Sequence of protein 2:
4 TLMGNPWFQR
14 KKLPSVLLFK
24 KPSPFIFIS

Sequence of protein 1:
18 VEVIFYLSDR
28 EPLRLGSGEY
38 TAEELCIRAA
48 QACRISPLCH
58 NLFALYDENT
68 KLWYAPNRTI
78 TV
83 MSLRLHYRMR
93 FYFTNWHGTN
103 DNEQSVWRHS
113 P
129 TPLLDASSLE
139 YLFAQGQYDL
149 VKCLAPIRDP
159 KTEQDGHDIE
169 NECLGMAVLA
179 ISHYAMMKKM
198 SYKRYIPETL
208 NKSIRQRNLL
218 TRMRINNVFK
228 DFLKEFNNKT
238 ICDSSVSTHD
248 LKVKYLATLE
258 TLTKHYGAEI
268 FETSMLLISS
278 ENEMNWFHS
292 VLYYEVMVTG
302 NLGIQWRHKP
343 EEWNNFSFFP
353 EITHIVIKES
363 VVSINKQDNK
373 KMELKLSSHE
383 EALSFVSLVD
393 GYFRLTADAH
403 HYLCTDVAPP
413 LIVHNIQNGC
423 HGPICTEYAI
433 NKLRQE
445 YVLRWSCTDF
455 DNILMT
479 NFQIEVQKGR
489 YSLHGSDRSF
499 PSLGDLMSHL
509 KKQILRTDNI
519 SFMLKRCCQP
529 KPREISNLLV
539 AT

These two protein chains interact to form a complex.

Interface contacts:
Residue R221 in protein 1 interacts with residue Q12 in protein 2 (closest heavy-atom distance 3.0 Å).
Residue T237 in protein 1 contacts residue L20 in protein 2 (closest heavy-atom distance 3.7 Å).
Residue N215 in protein 1 is in contact with residue L5 in protein 2 (closest heavy-atom distance 3.1 Å).
Residue G173 in protein 1 interacts with residue V19 in protein 2 (closest heavy-atom distance 3.6 Å).
Residue T218 in protein 1 is in contact with residue N8 in protein 2 (closest heavy-atom distance 3.2 Å).
Residue F229 in protein 1 is in contact with residue L20 in protein 2 (closest heavy-atom distance 4.2 Å).
Residue R221 in protein 1 interacts with residue W10 in protein 2 (closest heavy-atom distance 2.9 Å).
Residue T218 in protein 1 is in contact with residue W10 in protein 2 (closest heavy-atom distance 3.9 Å).
Residue D247 in protein 1 interacts with residue F22 in protein 2 (closest heavy-atom distance 3.8 Å).
Residue V243 in protein 1 interacts with residue F22 in protein 2 (closest heavy-atom distance 3.6 Å).
Residue E170 in protein 1 interacts with residue P17 in protein 2 (closest heavy-atom distance 3.6 Å).
Residue F229 in protein 1 interacts with residue K14 in protein 2 (closest heavy-atom distance 4.4 Å).
Residue N215 in protein 1 contacts residue T4 in protein 2 (closest heavy-atom distance 4.3 Å).
Residue M174 in protein 1 interacts with residue V19 in protein 2 (closest heavy-atom distance 3.8 Å).
Residue R214 in protein 1 interacts with residue N8 in protein 2 (closest heavy-atom distance 3.2 Å).
Residue S241 in protein 1 is in contact with residue F22 in protein 2 (closest heavy-atom distance 2.6 Å).
Residue K251 in protein 1 interacts with residue F22 in protein 2 (closest heavy-atom distance 3.6 Å).
Residue F233 in protein 1 interacts with residue L20 in protein 2 (closest heavy-atom distance 3.8 Å).
Residue V176 in protein 1 interacts with residue L20 in protein 2 (closest heavy-atom distance 3.7 Å).
Residue L217 in protein 1 is in contact with residue M6 in protein 2 (closest heavy-atom distance 3.7 Å).
Residue L248 in protein 1 is in contact with residue F22 in protein 2 (closest heavy-atom distance 4.4 Å).
Residue K251 in protein 1 interacts with residue V19 in protein 2 (closest heavy-atom distance 3.1 Å).
Residue F233 in protein 1 is in contact with residue F22 in protein 2 (closest heavy-atom distance 3.4 Å).
Residue I222 in protein 1 interacts with residue W10 in protein 2 (closest heavy-atom distance 3.6 Å).
Residue L217 in protein 1 is in contact with residue F11 in protein 2 (closest heavy-atom distance 3.9 Å).
Residue G173 in protein 1 interacts with residue P17 in protein 2 (closest heavy-atom distance 3.9 Å).
Residue R221 in protein 1 contacts residue F11 in protein 2 (closest heavy-atom distance 3.8 Å).
Residue L217 in protein 1 is in contact with residue L5 in protein 2 (closest heavy-atom distance 3.6 Å).
Residue L172 in protein 1 is in contact with residue W10 in protein 2 (closest heavy-atom distance 3.3 Å).
Residue T237 in protein 1 interacts with residue F22 in protein 2 (closest heavy-atom distance 4.1 Å).
Residue T218 in protein 1 is in contact with residue L5 in protein 2 (closest heavy-atom distance 3.5 Å).
Residue N169 in protein 1 is in contact with residue W10 in protein 2 (closest heavy-atom distance 3.6 Å).
Residue N169 in protein 1 interacts with residue K15 in protein 2 (closest heavy-atom distance 2.9 Å).
Residue R221 in protein 1 contacts residue R13 in protein 2 (closest heavy-atom distance 4.5 Å).
Residue G173 in protein 1 contacts residue L20 in protein 2 (closest heavy-atom distance 3.5 Å).
Residue R214 in protein 1 contacts residue P9 in protein 2 (closest heavy-atom distance 4.3 Å).
Residue E232 in protein 1 interacts with residue L16 in protein 2 (closest heavy-atom distance 4.1 Å).
Residue T218 in protein 1 contacts residue F11 in protein 2 (closest heavy-atom distance 3.3 Å).
Residue E170 in protein 1 interacts with residue V19 in protein 2 (closest heavy-atom distance 3.2 Å).
Residue K251 in protein 1 interacts with residue L21 in protein 2 (closest heavy-atom distance 2.8 Å).
Residue H165 in protein 1 interacts with residue W10 in protein 2 (closest heavy-atom distance 3.4 Å).
Residue L177 in protein 1 contacts residue L20 in protein 2 (closest heavy-atom distance 3.5 Å).
Residue V225 in protein 1 contacts residue W10 in protein 2 (closest heavy-atom distance 4.6 Å).
Residue R214 in protein 1 interacts with residue W10 in protein 2 (closest heavy-atom distance 3.7 Å).
Residue E168 in protein 1 is in contact with residue W10 in protein 2 (closest heavy-atom distance 3.0 Å).
Residue T255 in protein 1 is in contact with residue V19 in protein 2 (closest heavy-atom distance 3.3 Å).
Residue E170 in protein 1 contacts residue S18 in protein 2 (closest heavy-atom distance 3.1 Å).
Residue R221 in protein 1 interacts with residue K14 in protein 2 (closest heavy-atom distance 3.6 Å).
Residue H165 in protein 1 is in contact with residue P9 in protein 2 (closest heavy-atom distance 3.4 Å).
Residue L177 in protein 1 interacts with residue F22 in protein 2 (closest heavy-atom distance 3.9 Å).
Residue N169 in protein 1 contacts residue P17 in protein 2 (closest heavy-atom distance 3.3 Å).
Residue F229 in protein 1 is in contact with residue K15 in protein 2 (closest heavy-atom distance 3.4 Å).
Residue Q162 in protein 1 contacts residue Q12 in protein 2 (closest heavy-atom distance 3.1 Å).
Residue D228 in protein 1 contacts residue K14 in protein 2 (closest heavy-atom distance 2.7 Å).
Residue H165 in protein 1 is in contact with residue Q12 in protein 2 (closest heavy-atom distance 3.9 Å).
Residue F229 in protein 1 contacts residue L16 in protein 2 (closest heavy-atom distance 4.2 Å).
Residue V225 in protein 1 is in contact with residue K14 in protein 2 (closest heavy-atom distance 3.9 Å).
Residue L177 in protein 1 interacts with residue V19 in protein 2 (closest heavy-atom distance 3.4 Å).
Residue F229 in protein 1 interacts with residue P17 in protein 2 (closest heavy-atom distance 3.5 Å).
Residue S241 in protein 1 contacts residue K24 in protein 2 (closest heavy-atom distance 3.0 Å).